Contacts between the two chains:
Residue Q574 in the second protein is in contact with residue N43 in the first protein (closest heavy-atom distance 3.3 Å).
Residue L610 in the second protein is in contact with residue L86 in the first protein (closest heavy-atom distance 3.2 Å).
Residue L125 in the second protein is in contact with residue L29 in the first protein (closest heavy-atom distance 3.7 Å).
Residue E289 in the second protein contacts residue L27 in the first protein (closest heavy-atom distance 3.4 Å).
Residue I286 in the second protein contacts residue T31 in the first protein (closest heavy-atom distance 4.2 Å).
Residue V288 in the second protein is in contact with residue R28 in the first protein (closest heavy-atom distance 3.8 Å).
Residue E609 in the second protein interacts with residue Y48 in the first protein (closest heavy-atom distance 3.1 Å).
Residue E609 in the second protein contacts residue L86 in the first protein (closest heavy-atom distance 3.7 Å).
Residue Y285 in the second protein is in contact with residue R32 in the first protein (closest heavy-atom distance 3.0 Å).
Residue L154 in the second protein interacts with residue L27 in the first protein (closest heavy-atom distance 4.4 Å).
Residue H321 in the second protein interacts with residue N43 in the first protein (closest heavy-atom distance 3.0 Å).
Residue Y285 in the second protein interacts with residue R30 in the first protein (closest heavy-atom distance 4.3 Å).
Residue Y285 in the second protein is in contact with residue T31 in the first protein (closest heavy-atom distance 3.3 Å).
Residue V288 in the second protein contacts residue L27 in the first protein (closest heavy-atom distance 3.7 Å).
Residue N270 in the second protein is in contact with residue I38 in the first protein (closest heavy-atom distance 3.8 Å).
Residue N270 in the second protein interacts with residue V41 in the first protein (closest heavy-atom distance 4.4 Å).
Residue D325 in the second protein is in contact with residue P44 in the first protein (closest heavy-atom distance 4.0 Å).
Residue H144 in the second protein contacts residue R32 in the first protein (closest heavy-atom distance 3.3 Å).
Residue L124 in the second protein contacts residue L29 in the first protein (closest heavy-atom distance 4.0 Å).
Residue G290 in the second protein interacts with residue S26 in the first protein (closest heavy-atom distance 4.1 Å).
Residue V288 in the second protein is in contact with residue L29 in the first protein (closest heavy-atom distance 3.8 Å).
Residue E121 in the second protein interacts with residue L27 in the first protein (closest heavy-atom distance 3.9 Å).
Residue A293 in the second protein is in contact with residue Y48 in the first protein (closest heavy-atom distance 4.2 Å).
Residue D325 in the second protein contacts residue S42 in the first protein (closest heavy-atom distance 2.7 Å).
Residue S294 in the second protein is in contact with residue N82 in the first protein (closest heavy-atom distance 3.8 Å).
Residue L287 in the second protein contacts residue V41 in the first protein (closest heavy-atom distance 3.6 Å).
Residue Y285 in the second protein contacts residue W34 in the first protein (closest heavy-atom distance 4.3 Å).
Residue R146 in the second protein interacts with residue S42 in the first protein (closest heavy-atom distance 3.9 Å).
Residue S292 in the second protein interacts with residue R28 in the first protein (closest heavy-atom distance 4.2 Å).
Residue E609 in the second protein is in contact with residue M49 in the first protein (closest heavy-atom distance 3.6 Å).
Residue L287 in the second protein is in contact with residue R28 in the first protein (closest heavy-atom distance 3.7 Å).
Residue D325 in the second protein contacts residue N43 in the first protein (closest heavy-atom distance 4.0 Å).
Residue L284 in the second protein is in contact with residue T31 in the first protein (closest heavy-atom distance 3.5 Å).
Residue S294 in the second protein contacts residue E88 in the first protein (closest heavy-atom distance 4.2 Å).
Residue E289 in the second protein interacts with residue S26 in the first protein (closest heavy-atom distance 4.1 Å).
Residue P612 in the second protein contacts residue L86 in the first protein (closest heavy-atom distance 4.3 Å).
Residue C611 in the second protein is in contact with residue Y48 in the first protein (closest heavy-atom distance 4.1 Å).
Residue E121 in the second protein contacts residue L29 in the first protein (closest heavy-atom distance 3.8 Å).
Residue I286 in the second protein contacts residue R30 in the first protein (closest heavy-atom distance 3.5 Å).
Residue I286 in the second protein interacts with residue L29 in the first protein (closest heavy-atom distance 4.1 Å).
Residue L291 in the second protein contacts residue S26 in the first protein (closest heavy-atom distance 4.3 Å).
Residue G290 in the second protein interacts with residue L27 in the first protein (closest heavy-atom distance 4.6 Å).
Residue L273 in the second protein is in contact with residue R32 in the first protein (closest heavy-atom distance 4.1 Å).
Residue S294 in the second protein interacts with residue Y48 in the first protein (closest heavy-atom distance 4.2 Å).
Residue L287 in the second protein is in contact with residue R30 in the first protein (closest heavy-atom distance 2.8 Å).
Residue L291 in the second protein interacts with residue R28 in the first protein (closest heavy-atom distance 4.3 Å).
Residue D600 in the second protein interacts with residue T99 in the first protein (closest heavy-atom distance 2.5 Å).
Residue H321 in the second protein interacts with residue S42 in the first protein (closest heavy-atom distance 4.4 Å).
Residue E289 in the second protein is in contact with residue F92 in the first protein (closest heavy-atom distance 4.0 Å).
Residue G150 in the second protein is in contact with residue L27 in the first protein (closest heavy-atom distance 3.6 Å).
Residue L124 in the second protein interacts with residue R30 in the first protein (closest heavy-atom distance 4.4 Å).
Residue E274 in the second protein contacts residue Q39 in the first protein (closest heavy-atom distance 4.4 Å).
Residue E289 in the second protein interacts with residue R28 in the first protein (closest heavy-atom distance 3.1 Å).
Residue A293 in the second protein interacts with residue E88 in the first protein (closest heavy-atom distance 3.5 Å).
Residue L154 in the second protein is in contact with residue L29 in the first protein (closest heavy-atom distance 4.3 Å).
Residue H144 in the second protein contacts residue I38 in the first protein (closest heavy-atom distance 3.5 Å).
Residue C611 in the second protein interacts with residue L86 in the first protein (closest heavy-atom distance 3.6 Å).
Residue G290 in the second protein contacts residue R28 in the first protein (closest heavy-atom distance 3.5 Å).
Residue L287 in the second protein is in contact with residue L29 in the first protein (closest heavy-atom distance 3.8 Å).
Residue N573 in the second protein interacts with residue P95 in the first protein (closest heavy-atom distance 3.6 Å).

Sequence of the second protein:
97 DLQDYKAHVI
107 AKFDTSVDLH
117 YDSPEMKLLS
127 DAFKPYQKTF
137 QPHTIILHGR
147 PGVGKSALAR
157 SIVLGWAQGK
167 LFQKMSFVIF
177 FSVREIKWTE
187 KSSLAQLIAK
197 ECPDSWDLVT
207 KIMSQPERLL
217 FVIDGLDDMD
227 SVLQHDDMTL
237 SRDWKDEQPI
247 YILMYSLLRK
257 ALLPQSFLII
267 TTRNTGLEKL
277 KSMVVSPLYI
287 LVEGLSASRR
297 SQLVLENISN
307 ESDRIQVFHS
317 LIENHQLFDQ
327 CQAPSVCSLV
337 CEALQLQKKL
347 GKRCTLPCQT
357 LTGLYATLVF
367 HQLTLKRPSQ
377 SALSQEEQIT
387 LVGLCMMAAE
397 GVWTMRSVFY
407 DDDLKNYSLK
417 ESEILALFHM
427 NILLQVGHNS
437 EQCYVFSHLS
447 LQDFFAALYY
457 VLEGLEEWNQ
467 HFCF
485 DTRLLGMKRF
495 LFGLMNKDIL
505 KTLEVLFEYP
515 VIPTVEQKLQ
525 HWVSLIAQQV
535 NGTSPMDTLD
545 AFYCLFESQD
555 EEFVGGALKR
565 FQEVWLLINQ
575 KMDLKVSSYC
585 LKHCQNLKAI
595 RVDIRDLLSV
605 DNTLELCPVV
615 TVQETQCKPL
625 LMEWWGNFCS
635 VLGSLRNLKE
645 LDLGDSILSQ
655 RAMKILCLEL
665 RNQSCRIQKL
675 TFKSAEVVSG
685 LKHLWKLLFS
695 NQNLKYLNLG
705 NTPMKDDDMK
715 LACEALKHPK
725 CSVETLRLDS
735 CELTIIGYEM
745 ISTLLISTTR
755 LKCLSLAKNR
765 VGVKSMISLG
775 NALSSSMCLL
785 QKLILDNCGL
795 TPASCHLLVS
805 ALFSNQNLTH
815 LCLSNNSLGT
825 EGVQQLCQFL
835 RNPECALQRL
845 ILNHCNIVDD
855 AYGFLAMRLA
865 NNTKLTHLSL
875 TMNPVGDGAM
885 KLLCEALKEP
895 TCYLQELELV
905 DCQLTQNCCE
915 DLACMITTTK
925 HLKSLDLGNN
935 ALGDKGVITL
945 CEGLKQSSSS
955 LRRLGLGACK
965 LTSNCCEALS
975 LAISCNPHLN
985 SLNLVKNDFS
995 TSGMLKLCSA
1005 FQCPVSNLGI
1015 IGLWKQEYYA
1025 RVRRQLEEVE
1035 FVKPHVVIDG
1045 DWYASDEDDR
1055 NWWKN

The following describes two proteins that form a bound complex.

Sequence of the first protein:
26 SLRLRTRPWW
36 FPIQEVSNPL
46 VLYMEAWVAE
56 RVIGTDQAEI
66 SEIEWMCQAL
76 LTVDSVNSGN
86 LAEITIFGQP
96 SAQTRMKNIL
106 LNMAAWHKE